These two protein chains interact to form a complex.

Sequence of protein 1:
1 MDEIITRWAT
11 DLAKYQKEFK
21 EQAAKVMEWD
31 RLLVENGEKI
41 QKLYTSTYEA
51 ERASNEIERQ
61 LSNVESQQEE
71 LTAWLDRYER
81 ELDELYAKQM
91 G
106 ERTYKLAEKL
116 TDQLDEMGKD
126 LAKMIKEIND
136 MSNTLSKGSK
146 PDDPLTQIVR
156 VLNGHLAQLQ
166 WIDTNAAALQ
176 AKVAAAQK

Contacts between the two chains:
Residue V26 in protein 2 is in contact with residue Q22 in protein 1 (closest heavy-atom distance 3.4 Å).
Residue L37 in protein 2 is in contact with residue W29 in protein 1 (closest heavy-atom distance 3.2 Å).
Residue R185 in protein 2 interacts with residue L150 in protein 1 (closest heavy-atom distance 3.3 Å).
Residue M139 in protein 2 interacts with residue T116 in protein 1 (closest heavy-atom distance 3.5 Å).
Residue V192 in protein 2 contacts residue L157 in protein 1 (closest heavy-atom distance 3.8 Å).
Residue I86 in protein 2 is in contact with residue E81 in protein 1 (closest heavy-atom distance 3.3 Å).
Residue M167 in protein 2 interacts with residue L140 in protein 1 (closest heavy-atom distance 3.6 Å).
Residue T48 in protein 2 interacts with residue L43 in protein 1 (closest heavy-atom distance 3.5 Å).
Residue L37 in protein 2 contacts residue L33 in protein 1 (closest heavy-atom distance 3.5 Å).
Residue S199 in protein 2 interacts with residue L164 in protein 1 (closest heavy-atom distance 3.6 Å).
Residue A76 in protein 2 is in contact with residue L71 in protein 1 (closest heavy-atom distance 3.3 Å).
Residue I200 in protein 2 contacts residue L164 in protein 1 (closest heavy-atom distance 3.4 Å).
Residue L217 in protein 2 is in contact with residue A181 in protein 1 (closest heavy-atom distance 3.2 Å).
Residue V203 in protein 2 interacts with residue I167 in protein 1 (closest heavy-atom distance 3.4 Å).
Residue R69 in protein 2 contacts residue Q60 in protein 1 (closest heavy-atom distance 2.6 Å).
Residue I65 in protein 2 is in contact with residue L61 in protein 1 (closest heavy-atom distance 3.5 Å).
Residue G209 in protein 2 is in contact with residue Q175 in protein 1 (closest heavy-atom distance 3.8 Å).
Residue M143 in protein 2 contacts residue L119 in protein 1 (closest heavy-atom distance 3.6 Å).
Residue V44 in protein 2 interacts with residue N36 in protein 1 (closest heavy-atom distance 3.5 Å).
Residue I65 in protein 2 is in contact with residue Q60 in protein 1 (closest heavy-atom distance 3.8 Å).
Residue R220 in protein 2 contacts residue A181 in protein 1 (closest heavy-atom distance 3.7 Å).
Residue I20 in protein 2 interacts with residue Y15 in protein 1 (closest heavy-atom distance 3.4 Å).
Residue V210 in protein 2 contacts residue Q175 in protein 1 (closest heavy-atom distance 3.2 Å).
Residue I153 in protein 2 is in contact with residue I133 in protein 1 (closest heavy-atom distance 3.8 Å).
Residue V47 in protein 2 interacts with residue L43 in protein 1 (closest heavy-atom distance 3.6 Å).
Residue K90 in protein 2 interacts with residue E84 in protein 1 (closest heavy-atom distance 3.3 Å).
Residue H33 in protein 2 contacts residue W29 in protein 1 (closest heavy-atom distance 3.8 Å).
Residue T149 in protein 2 interacts with residue L126 in protein 1 (closest heavy-atom distance 3.2 Å).
Residue P41 in protein 2 interacts with residue N36 in protein 1 (closest heavy-atom distance 3.7 Å).
Residue L217 in protein 2 contacts residue Q182 in protein 1 (closest heavy-atom distance 3.8 Å).
Residue H55 in protein 2 is in contact with residue S46 in protein 1 (closest heavy-atom distance 2.9 Å).
Residue I12 in protein 2 interacts with residue W8 in protein 1 (closest heavy-atom distance 3.5 Å).
Residue L189 in protein 2 interacts with residue I153 in protein 1 (closest heavy-atom distance 3.8 Å).
Residue I153 in protein 2 interacts with residue L126 in protein 1 (closest heavy-atom distance 3.4 Å).
Residue D27 in protein 2 is in contact with residue E18 in protein 1 (closest heavy-atom distance 3.5 Å).
Residue V44 in protein 2 interacts with residue I40 in protein 1 (closest heavy-atom distance 3.5 Å).
Residue V210 in protein 2 contacts residue A171 in protein 1 (closest heavy-atom distance 3.2 Å).
Residue D13 in protein 2 interacts with residue W8 in protein 1 (closest heavy-atom distance 3.3 Å).
Residue I9 in protein 2 contacts residue W8 in protein 1 (closest heavy-atom distance 3.8 Å).
Residue L89 in protein 2 interacts with residue L85 in protein 1 (closest heavy-atom distance 3.8 Å).
Residue F83 in protein 2 interacts with residue Y78 in protein 1 (closest heavy-atom distance 3.2 Å).
Residue F146 in protein 2 contacts residue G123 in protein 1 (closest heavy-atom distance 3.7 Å).
Residue F146 in protein 2 is in contact with residue L119 in protein 1 (closest heavy-atom distance 3.6 Å).
Residue L58 in protein 2 contacts residue A50 in protein 1 (closest heavy-atom distance 3.3 Å).
Residue V72 in protein 2 is in contact with residue Q67 in protein 1 (closest heavy-atom distance 3.1 Å).
Residue H55 in protein 2 is in contact with residue A50 in protein 1 (closest heavy-atom distance 3.6 Å).
Residue I9 in protein 2 interacts with residue I4 in protein 1 (closest heavy-atom distance 3.6 Å).
Residue K90 in protein 2 contacts residue K88 in protein 1 (closest heavy-atom distance 3.8 Å).
Residue M139 in protein 2 contacts residue L119 in protein 1 (closest heavy-atom distance 3.5 Å).
Residue G34 in protein 2 interacts with residue W29 in protein 1 (closest heavy-atom distance 3.8 Å).
Residue I62 in protein 2 interacts with residue I57 in protein 1 (closest heavy-atom distance 3.6 Å).
Residue D27 in protein 2 interacts with residue Q22 in protein 1 (closest heavy-atom distance 2.6 Å).
Residue F132 in protein 2 is in contact with residue Y109 in protein 1 (closest heavy-atom distance 3.8 Å).
Residue L30 in protein 2 is in contact with residue W29 in protein 1 (closest heavy-atom distance 3.7 Å).
Residue V210 in protein 2 contacts residue L174 in protein 1 (closest heavy-atom distance 3.5 Å).
Residue A79 in protein 2 interacts with residue Y78 in protein 1 (closest heavy-atom distance 3.4 Å).
Residue V203 in protein 2 contacts residue L164 in protein 1 (closest heavy-atom distance 3.6 Å).
Residue F83 in protein 2 is in contact with residue E81 in protein 1 (closest heavy-atom distance 3.2 Å).
Residue K23 in protein 2 interacts with residue E18 in protein 1 (closest heavy-atom distance 3.0 Å).
Residue F196 in protein 2 is in contact with residue L157 in protein 1 (closest heavy-atom distance 3.2 Å).

Sequence of protein 2:
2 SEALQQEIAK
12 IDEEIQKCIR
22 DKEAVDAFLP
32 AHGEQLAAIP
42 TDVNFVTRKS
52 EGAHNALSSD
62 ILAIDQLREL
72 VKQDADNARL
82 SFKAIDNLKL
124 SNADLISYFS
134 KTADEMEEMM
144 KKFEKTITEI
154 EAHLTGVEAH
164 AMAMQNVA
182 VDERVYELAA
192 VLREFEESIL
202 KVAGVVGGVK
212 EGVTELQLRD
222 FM